Sequence of protein 2:
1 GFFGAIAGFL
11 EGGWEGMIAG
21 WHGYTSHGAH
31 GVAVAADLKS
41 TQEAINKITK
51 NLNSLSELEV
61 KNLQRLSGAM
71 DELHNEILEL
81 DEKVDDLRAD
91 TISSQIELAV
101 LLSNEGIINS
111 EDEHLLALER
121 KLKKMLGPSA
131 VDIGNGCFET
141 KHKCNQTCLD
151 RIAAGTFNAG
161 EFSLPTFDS

Residue-level contacts at the interface:
Residue K323 in protein 1 interacts with residue S94 in protein 2 (closest heavy-atom distance 3.2 Å).
Residue D1 in protein 1 contacts residue T140 in protein 2 (closest heavy-atom distance 2.8 Å).
Residue W321 in protein 1 contacts residue A89 in protein 2 (closest heavy-atom distance 3.4 Å).
Residue T8 in protein 1 contacts residue W21 in protein 2 (closest heavy-atom distance 2.6 Å).
Residue K313 in protein 1 interacts with residue Q64 in protein 2 (closest heavy-atom distance 2.9 Å).
Residue G316 in protein 1 contacts residue N62 in protein 2 (closest heavy-atom distance 3.0 Å).
Residue I7 in protein 1 interacts with residue G12 in protein 2 (closest heavy-atom distance 3.4 Å).
Residue C4 in protein 1 contacts residue Y24 in protein 2 (closest heavy-atom distance 3.0 Å).
Residue I7 in protein 1 contacts residue L115 in protein 2 (closest heavy-atom distance 3.2 Å).
Residue T5 in protein 1 interacts with residue G136 in protein 2 (closest heavy-atom distance 3.1 Å).
Residue A329 in protein 1 is in contact with residue I107 in protein 2 (closest heavy-atom distance 3.2 Å).
Residue C4 in protein 1 contacts residue T25 in protein 2 (closest heavy-atom distance 2.9 Å).
Residue D1 in protein 1 contacts residue H27 in protein 2 (closest heavy-atom distance 2.9 Å).
Residue T324 in protein 1 contacts residue E97 in protein 2 (closest heavy-atom distance 3.3 Å).
Residue P336 in protein 1 interacts with residue G13 in protein 2 (closest heavy-atom distance 2.8 Å).
Residue R335 in protein 1 is in contact with residue E11 in protein 2 (closest heavy-atom distance 2.9 Å).
Residue C4 in protein 1 interacts with residue C137 in protein 2 (closest heavy-atom distance 2.0 Å).
Residue D1 in protein 1 is in contact with residue F138 in protein 2 (closest heavy-atom distance 2.9 Å).
Residue R2 in protein 1 is in contact with residue E139 in protein 2 (closest heavy-atom distance 2.4 Å).
Residue A338 in protein 1 contacts residue G13 in protein 2 (closest heavy-atom distance 2.8 Å).
Residue K313 in protein 1 interacts with residue D85 in protein 2 (closest heavy-atom distance 2.4 Å).
Residue H311 in protein 1 interacts with residue A89 in protein 2 (closest heavy-atom distance 3.2 Å).
Residue Y306 in protein 1 interacts with residue L55 in protein 2 (closest heavy-atom distance 2.7 Å).
Residue V322 in protein 1 contacts residue S93 in protein 2 (closest heavy-atom distance 3.4 Å).
Residue K313 in protein 1 interacts with residue D81 in protein 2 (closest heavy-atom distance 2.8 Å).
Residue I3 in protein 1 interacts with residue F138 in protein 2 (closest heavy-atom distance 3.1 Å).
Residue T332 in protein 1 contacts residue E111 in protein 2 (closest heavy-atom distance 3.2 Å).
Residue V279 in protein 1 contacts residue R65 in protein 2 (closest heavy-atom distance 3.3 Å).
Residue K17 in protein 1 interacts with residue N104 in protein 2 (closest heavy-atom distance 3.3 Å).
Residue L341 in protein 1 contacts residue W14 in protein 2 (closest heavy-atom distance 3.0 Å).
Residue S9 in protein 1 interacts with residue E15 in protein 2 (closest heavy-atom distance 3.3 Å).
Residue K323 in protein 1 contacts residue S93 in protein 2 (closest heavy-atom distance 2.9 Å).
Residue S9 in protein 1 interacts with residue G13 in protein 2 (closest heavy-atom distance 3.3 Å).
Residue A338 in protein 1 contacts residue W14 in protein 2 (closest heavy-atom distance 3.4 Å).
Residue T5 in protein 1 is in contact with residue G23 in protein 2 (closest heavy-atom distance 3.3 Å).
Residue I320 in protein 1 contacts residue I92 in protein 2 (closest heavy-atom distance 2.8 Å).
Residue R335 in protein 1 interacts with residue L10 in protein 2 (closest heavy-atom distance 2.9 Å).
Residue K327 in protein 1 contacts residue N104 in protein 2 (closest heavy-atom distance 3.4 Å).
Residue T18 in protein 1 interacts with residue E105 in protein 2 (closest heavy-atom distance 3.1 Å).
Residue V16 in protein 1 contacts residue N104 in protein 2 (closest heavy-atom distance 3.4 Å).
Residue A329 in protein 1 contacts residue N104 in protein 2 (closest heavy-atom distance 2.9 Å).
Residue A314 in protein 1 interacts with residue N62 in protein 2 (closest heavy-atom distance 2.9 Å).
Residue D1 in protein 1 interacts with residue E139 in protein 2 (closest heavy-atom distance 2.9 Å).
Residue Q21 in protein 1 is in contact with residue N109 in protein 2 (closest heavy-atom distance 3.1 Å).
Residue K323 in protein 1 is in contact with residue E97 in protein 2 (closest heavy-atom distance 2.3 Å).
Residue R2 in protein 1 interacts with residue H27 in protein 2 (closest heavy-atom distance 2.8 Å).
Residue G6 in protein 1 interacts with residue H22 in protein 2 (closest heavy-atom distance 3.4 Å).
Residue G6 in protein 1 contacts residue G23 in protein 2 (closest heavy-atom distance 2.6 Å).
Residue R2 in protein 1 is in contact with residue F138 in protein 2 (closest heavy-atom distance 3.1 Å).
Residue L341 in protein 1 interacts with residue L10 in protein 2 (closest heavy-atom distance 3.0 Å).
Residue R335 in protein 1 contacts residue E111 in protein 2 (closest heavy-atom distance 2.7 Å).
Residue R2 in protein 1 contacts residue S26 in protein 2 (closest heavy-atom distance 3.4 Å).
Residue I3 in protein 1 is in contact with residue L122 in protein 2 (closest heavy-atom distance 3.3 Å).
Residue A314 in protein 1 is in contact with residue L63 in protein 2 (closest heavy-atom distance 3.3 Å).
Residue I7 in protein 1 is in contact with residue W14 in protein 2 (closest heavy-atom distance 3.2 Å).
Residue Q21 in protein 1 contacts residue E105 in protein 2 (closest heavy-atom distance 3.3 Å).
Residue I7 in protein 1 interacts with residue W21 in protein 2 (closest heavy-atom distance 3.2 Å).
Residue I315 in protein 1 contacts residue Q64 in protein 2 (closest heavy-atom distance 3.4 Å).
Residue T20 in protein 1 is in contact with residue E105 in protein 2 (closest heavy-atom distance 3.2 Å).
Residue D1 in protein 1 contacts residue C144 in protein 2 (closest heavy-atom distance 3.4 Å).

Sequence of protein 1:
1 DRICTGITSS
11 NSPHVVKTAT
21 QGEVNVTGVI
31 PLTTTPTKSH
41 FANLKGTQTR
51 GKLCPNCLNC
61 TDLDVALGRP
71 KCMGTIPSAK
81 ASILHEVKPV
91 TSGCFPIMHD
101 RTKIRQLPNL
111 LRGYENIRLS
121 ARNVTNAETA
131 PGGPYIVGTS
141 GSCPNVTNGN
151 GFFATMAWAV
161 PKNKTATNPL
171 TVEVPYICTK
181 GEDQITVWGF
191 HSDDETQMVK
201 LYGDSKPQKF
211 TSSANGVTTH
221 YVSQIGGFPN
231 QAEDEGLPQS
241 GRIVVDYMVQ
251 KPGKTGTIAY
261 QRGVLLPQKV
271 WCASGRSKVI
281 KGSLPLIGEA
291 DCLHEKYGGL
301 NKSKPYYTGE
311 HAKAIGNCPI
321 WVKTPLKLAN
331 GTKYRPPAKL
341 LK

These two protein chains interact to form a complex.